Sequence of protein 2:
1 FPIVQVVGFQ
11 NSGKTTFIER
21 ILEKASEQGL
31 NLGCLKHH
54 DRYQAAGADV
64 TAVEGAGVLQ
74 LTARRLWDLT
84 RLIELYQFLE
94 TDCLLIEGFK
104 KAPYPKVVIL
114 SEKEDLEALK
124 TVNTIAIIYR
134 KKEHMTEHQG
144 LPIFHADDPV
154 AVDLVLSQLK

Residue-level contacts at the interface:
Residue E100 in protein 2 contacts residue Y56 in protein 1 (closest heavy-atom distance 2.3 Å).
Residue L72 in protein 2 is in contact with residue A76 in protein 1 (closest heavy-atom distance 3.0 Å).
Residue A65 in protein 2 interacts with residue Y89 in protein 1 (closest heavy-atom distance 3.2 Å).
Residue I18 in protein 2 interacts with residue Y56 in protein 1 (closest heavy-atom distance 3.2 Å).
Residue G60 in protein 2 contacts residue S26 in protein 1 (closest heavy-atom distance 3.2 Å).
Residue L72 in protein 2 interacts with residue T75 in protein 1 (closest heavy-atom distance 3.3 Å).
Residue L74 in protein 2 interacts with residue L74 in protein 1 (closest heavy-atom distance 2.8 Å).
Residue L32 in protein 2 interacts with residue D62 in protein 1 (closest heavy-atom distance 3.1 Å).
Residue E93 in protein 2 contacts residue R78 in protein 1 (closest heavy-atom distance 3.3 Å).
Residue L72 in protein 2 contacts residue L88 in protein 1 (closest heavy-atom distance 3.3 Å).
Residue E67 in protein 2 is in contact with residue H38 in protein 1 (closest heavy-atom distance 2.9 Å).
Residue L92 in protein 2 interacts with residue R78 in protein 1 (closest heavy-atom distance 2.7 Å).
Residue Y89 in protein 2 is in contact with residue A65 in protein 1 (closest heavy-atom distance 3.2 Å).
Residue T15 in protein 2 contacts residue Y56 in protein 1 (closest heavy-atom distance 3.4 Å).
Residue K36 in protein 2 is in contact with residue V66 in protein 1 (closest heavy-atom distance 3.3 Å).
Residue R55 in protein 2 interacts with residue T15 in protein 1 (closest heavy-atom distance 3.2 Å).
Residue V63 in protein 2 contacts residue C34 in protein 1 (closest heavy-atom distance 3.0 Å).
Residue G70 in protein 2 is in contact with residue R77 in protein 1 (closest heavy-atom distance 3.2 Å).
Residue E19 in protein 2 contacts residue R55 in protein 1 (closest heavy-atom distance 2.6 Å).
Residue G33 in protein 2 interacts with residue V63 in protein 1 (closest heavy-atom distance 3.3 Å).
Residue L88 in protein 2 is in contact with residue L72 in protein 1 (closest heavy-atom distance 3.3 Å).
Residue T75 in protein 2 contacts residue Q73 in protein 1 (closest heavy-atom distance 3.1 Å).
Residue S26 in protein 2 interacts with residue A59 in protein 1 (closest heavy-atom distance 3.2 Å).
Residue V66 in protein 2 is in contact with residue K36 in protein 1 (closest heavy-atom distance 3.3 Å).
Residue H38 in protein 2 is in contact with residue E67 in protein 1 (closest heavy-atom distance 2.9 Å).
Residue Q73 in protein 2 interacts with residue T75 in protein 1 (closest heavy-atom distance 3.1 Å).
Residue Y56 in protein 2 interacts with residue I18 in protein 1 (closest heavy-atom distance 3.2 Å).
Residue V63 in protein 2 is in contact with residue G33 in protein 1 (closest heavy-atom distance 3.3 Å).
Residue A65 in protein 2 contacts residue K36 in protein 1 (closest heavy-atom distance 3.0 Å).
Residue T75 in protein 2 is in contact with residue L72 in protein 1 (closest heavy-atom distance 3.3 Å).
Residue L72 in protein 2 is in contact with residue W80 in protein 1 (closest heavy-atom distance 3.4 Å).
Residue R78 in protein 2 contacts residue G70 in protein 1 (closest heavy-atom distance 2.7 Å).
Residue W80 in protein 2 is in contact with residue L72 in protein 1 (closest heavy-atom distance 3.4 Å).
Residue A59 in protein 2 interacts with residue E23 in protein 1 (closest heavy-atom distance 3.2 Å).
Residue A65 in protein 2 contacts residue C34 in protein 1 (closest heavy-atom distance 3.1 Å).
Residue T64 in protein 2 is in contact with residue C34 in protein 1 (closest heavy-atom distance 3.4 Å).
Residue C34 in protein 2 contacts residue A65 in protein 1 (closest heavy-atom distance 3.1 Å).
Residue Y56 in protein 2 is in contact with residue E100 in protein 1 (closest heavy-atom distance 2.3 Å).
Residue H37 in protein 2 contacts residue E67 in protein 1 (closest heavy-atom distance 3.3 Å).
Residue D62 in protein 2 contacts residue L32 in protein 1 (closest heavy-atom distance 3.1 Å).
Residue C34 in protein 2 interacts with residue V63 in protein 1 (closest heavy-atom distance 3.0 Å).
Residue C34 in protein 2 contacts residue T64 in protein 1 (closest heavy-atom distance 3.4 Å).
Residue E23 in protein 2 is in contact with residue A59 in protein 1 (closest heavy-atom distance 3.2 Å).
Residue K36 in protein 2 is in contact with residue A65 in protein 1 (closest heavy-atom distance 3.0 Å).
Residue N31 in protein 2 interacts with residue D62 in protein 1 (closest heavy-atom distance 2.8 Å).
Residue A76 in protein 2 is in contact with residue L72 in protein 1 (closest heavy-atom distance 3.0 Å).
Residue R77 in protein 2 interacts with residue G70 in protein 1 (closest heavy-atom distance 3.2 Å).
Residue A59 in protein 2 contacts residue S26 in protein 1 (closest heavy-atom distance 3.2 Å).
Residue R78 in protein 2 is in contact with residue E93 in protein 1 (closest heavy-atom distance 3.3 Å).
Residue K36 in protein 2 is in contact with residue E67 in protein 1 (closest heavy-atom distance 3.1 Å).
Residue R78 in protein 2 is in contact with residue L92 in protein 1 (closest heavy-atom distance 2.7 Å).
Residue G70 in protein 2 is in contact with residue R78 in protein 1 (closest heavy-atom distance 2.7 Å).
Residue E67 in protein 2 interacts with residue K36 in protein 1 (closest heavy-atom distance 3.1 Å).
Residue R55 in protein 2 interacts with residue E19 in protein 1 (closest heavy-atom distance 2.6 Å).
Residue E67 in protein 2 contacts residue H37 in protein 1 (closest heavy-atom distance 3.3 Å).
Residue T15 in protein 2 interacts with residue R55 in protein 1 (closest heavy-atom distance 3.2 Å).
Residue D62 in protein 2 contacts residue N31 in protein 1 (closest heavy-atom distance 2.8 Å).
Residue Y56 in protein 2 interacts with residue T15 in protein 1 (closest heavy-atom distance 3.4 Å).
Residue L22 in protein 2 interacts with residue A59 in protein 1 (closest heavy-atom distance 3.4 Å).
Residue S26 in protein 2 contacts residue G60 in protein 1 (closest heavy-atom distance 3.2 Å).

Sequence of protein 1:
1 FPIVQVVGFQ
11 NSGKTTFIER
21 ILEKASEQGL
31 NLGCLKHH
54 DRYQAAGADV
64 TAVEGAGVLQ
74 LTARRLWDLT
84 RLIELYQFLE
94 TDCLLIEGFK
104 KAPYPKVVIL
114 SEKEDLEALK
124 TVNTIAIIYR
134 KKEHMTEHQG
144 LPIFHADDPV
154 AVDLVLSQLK

The following describes two proteins that form a bound complex.